Sequence of protein 2:
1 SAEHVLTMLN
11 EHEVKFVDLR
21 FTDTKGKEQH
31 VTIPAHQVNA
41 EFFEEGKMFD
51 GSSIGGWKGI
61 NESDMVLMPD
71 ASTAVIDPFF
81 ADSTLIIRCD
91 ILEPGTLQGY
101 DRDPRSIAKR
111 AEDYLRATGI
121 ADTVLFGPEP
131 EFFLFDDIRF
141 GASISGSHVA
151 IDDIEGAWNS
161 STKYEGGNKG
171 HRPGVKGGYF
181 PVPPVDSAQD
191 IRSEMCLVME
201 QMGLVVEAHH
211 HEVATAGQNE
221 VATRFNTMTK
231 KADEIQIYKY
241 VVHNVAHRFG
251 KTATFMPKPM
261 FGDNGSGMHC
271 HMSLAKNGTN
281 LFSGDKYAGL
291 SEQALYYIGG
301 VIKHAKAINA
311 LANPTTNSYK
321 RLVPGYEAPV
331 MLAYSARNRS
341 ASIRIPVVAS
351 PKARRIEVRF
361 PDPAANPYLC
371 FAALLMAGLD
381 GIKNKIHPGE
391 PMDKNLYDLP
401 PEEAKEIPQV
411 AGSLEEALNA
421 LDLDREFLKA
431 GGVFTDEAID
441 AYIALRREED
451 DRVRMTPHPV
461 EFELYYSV

The following describes two proteins that form a bound complex.

Sequence of protein 1:
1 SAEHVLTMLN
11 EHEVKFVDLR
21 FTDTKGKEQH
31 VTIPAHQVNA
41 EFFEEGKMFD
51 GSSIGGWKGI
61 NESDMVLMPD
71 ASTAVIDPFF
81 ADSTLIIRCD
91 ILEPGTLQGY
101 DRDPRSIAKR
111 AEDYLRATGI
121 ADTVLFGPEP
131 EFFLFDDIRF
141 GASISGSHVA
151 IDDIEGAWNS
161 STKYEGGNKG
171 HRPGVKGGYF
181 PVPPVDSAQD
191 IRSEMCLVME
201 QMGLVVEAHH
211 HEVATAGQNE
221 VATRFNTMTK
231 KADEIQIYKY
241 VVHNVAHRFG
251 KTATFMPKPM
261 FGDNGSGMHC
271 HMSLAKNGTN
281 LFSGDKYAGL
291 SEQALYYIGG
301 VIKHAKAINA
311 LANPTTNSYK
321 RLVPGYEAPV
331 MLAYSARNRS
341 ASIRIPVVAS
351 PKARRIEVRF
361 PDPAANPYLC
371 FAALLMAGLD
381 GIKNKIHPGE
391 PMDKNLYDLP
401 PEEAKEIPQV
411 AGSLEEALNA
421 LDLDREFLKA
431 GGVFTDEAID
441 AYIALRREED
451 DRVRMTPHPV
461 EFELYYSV

Interface contacts:
Residue V206 in protein 2 contacts residue H36 in protein 1 (closest heavy-atom distance 3.2 Å).
Residue F180 in protein 2 is in contact with residue H30 in protein 1 (closest heavy-atom distance 3.1 Å).
Residue D190 in protein 2 is in contact with residue F80 in protein 1 (closest heavy-atom distance 3.7 Å).
Residue S160 in protein 2 contacts residue F140 in protein 1 (closest heavy-atom distance 2.8 Å).
Residue P181 in protein 2 contacts residue H30 in protein 1 (closest heavy-atom distance 3.7 Å).
Residue S161 in protein 2 is in contact with residue F140 in protein 1 (closest heavy-atom distance 3.3 Å).
Residue K169 in protein 2 contacts residue I138 in protein 1 (closest heavy-atom distance 3.6 Å).
Residue S161 in protein 2 interacts with residue H148 in protein 1 (closest heavy-atom distance 3.5 Å).
Residue E207 in protein 2 contacts residue P34 in protein 1 (closest heavy-atom distance 3.2 Å).
Residue N338 in protein 2 interacts with residue N61 in protein 1 (closest heavy-atom distance 3.7 Å).
Residue E200 in protein 2 interacts with residue H36 in protein 1 (closest heavy-atom distance 2.7 Å).
Residue K169 in protein 2 interacts with residue T252 in protein 1 (closest heavy-atom distance 2.3 Å).
Residue R339 in protein 2 contacts residue S52 in protein 1 (closest heavy-atom distance 3.3 Å).
Residue Y179 in protein 2 contacts residue D50 in protein 1 (closest heavy-atom distance 3.6 Å).
Residue D190 in protein 2 is in contact with residue A81 in protein 1 (closest heavy-atom distance 2.7 Å).
Residue P183 in protein 2 contacts residue N244 in protein 1 (closest heavy-atom distance 2.9 Å).
Residue T162 in protein 2 contacts residue R139 in protein 1 (closest heavy-atom distance 3.5 Å).
Residue N395 in protein 2 interacts with residue N61 in protein 1 (closest heavy-atom distance 3.6 Å).
Residue G170 in protein 2 contacts residue I138 in protein 1 (closest heavy-atom distance 3.7 Å).
Residue Q189 in protein 2 contacts residue T32 in protein 1 (closest heavy-atom distance 3.0 Å).
Residue R337 in protein 2 interacts with residue N61 in protein 1 (closest heavy-atom distance 2.9 Å).
Residue Y179 in protein 2 contacts residue S53 in protein 1 (closest heavy-atom distance 3.2 Å).
Residue A208 in protein 2 interacts with residue T32 in protein 1 (closest heavy-atom distance 3.1 Å).
Residue H171 in protein 2 contacts residue A253 in protein 1 (closest heavy-atom distance 2.8 Å).
Residue L197 in protein 2 contacts residue F16 in protein 1 (closest heavy-atom distance 3.5 Å).
Residue E327 in protein 2 is in contact with residue K58 in protein 1 (closest heavy-atom distance 2.8 Å).
Residue N168 in protein 2 contacts residue R139 in protein 1 (closest heavy-atom distance 3.7 Å).
Residue Q189 in protein 2 interacts with residue H30 in protein 1 (closest heavy-atom distance 3.0 Å).
Residue R344 in protein 2 contacts residue D64 in protein 1 (closest heavy-atom distance 3.4 Å).
Residue G167 in protein 2 is in contact with residue D136 in protein 1 (closest heavy-atom distance 3.8 Å).
Residue N168 in protein 2 contacts residue D137 in protein 1 (closest heavy-atom distance 2.6 Å).
Residue P181 in protein 2 contacts residue Q29 in protein 1 (closest heavy-atom distance 3.3 Å).
Residue D393 in protein 2 interacts with residue N61 in protein 1 (closest heavy-atom distance 3.4 Å).
Residue L197 in protein 2 is in contact with residue D82 in protein 1 (closest heavy-atom distance 3.3 Å).
Residue N395 in protein 2 contacts residue I60 in protein 1 (closest heavy-atom distance 2.5 Å).
Residue Y179 in protein 2 contacts residue Q29 in protein 1 (closest heavy-atom distance 2.7 Å).
Residue H209 in protein 2 interacts with residue T32 in protein 1 (closest heavy-atom distance 2.7 Å).
Residue S160 in protein 2 contacts residue R139 in protein 1 (closest heavy-atom distance 3.2 Å).
Residue D186 in protein 2 contacts residue H30 in protein 1 (closest heavy-atom distance 3.0 Å).
Residue K394 in protein 2 contacts residue N61 in protein 1 (closest heavy-atom distance 3.2 Å).
Residue K169 in protein 2 is in contact with residue D136 in protein 1 (closest heavy-atom distance 2.6 Å).
Residue P184 in protein 2 contacts residue N244 in protein 1 (closest heavy-atom distance 3.6 Å).
Residue S193 in protein 2 interacts with residue F16 in protein 1 (closest heavy-atom distance 3.5 Å).
Residue E207 in protein 2 is in contact with residue I33 in protein 1 (closest heavy-atom distance 3.1 Å).
Residue H171 in protein 2 contacts residue T252 in protein 1 (closest heavy-atom distance 3.4 Å).
Residue G167 in protein 2 contacts residue D137 in protein 1 (closest heavy-atom distance 3.5 Å).
Residue R339 in protein 2 is in contact with residue S63 in protein 1 (closest heavy-atom distance 2.5 Å).
Residue V182 in protein 2 contacts residue E28 in protein 1 (closest heavy-atom distance 3.3 Å).
Residue F180 in protein 2 contacts residue Q29 in protein 1 (closest heavy-atom distance 2.9 Å).
Residue R192 in protein 2 interacts with residue H30 in protein 1 (closest heavy-atom distance 3.8 Å).
Residue K169 in protein 2 is in contact with residue G250 in protein 1 (closest heavy-atom distance 2.7 Å).
Residue V206 in protein 2 interacts with residue P34 in protein 1 (closest heavy-atom distance 3.1 Å).
Residue S193 in protein 2 contacts residue D82 in protein 1 (closest heavy-atom distance 3.5 Å).
Residue P183 in protein 2 interacts with residue Y240 in protein 1 (closest heavy-atom distance 3.7 Å).
Residue A208 in protein 2 contacts residue I33 in protein 1 (closest heavy-atom distance 3.2 Å).
Residue E207 in protein 2 is in contact with residue Q37 in protein 1 (closest heavy-atom distance 3.4 Å).
Residue N168 in protein 2 is in contact with residue I138 in protein 1 (closest heavy-atom distance 3.0 Å).
Residue P181 in protein 2 is in contact with residue E28 in protein 1 (closest heavy-atom distance 3.8 Å).
Residue F180 in protein 2 interacts with residue E28 in protein 1 (closest heavy-atom distance 3.6 Å).
Residue Q189 in protein 2 interacts with residue F80 in protein 1 (closest heavy-atom distance 3.5 Å).